Sequence of chain A:
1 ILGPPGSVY

Contacts between the two chains:
Residue Y84 in chain B is in contact with residue Y9 in chain A (closest heavy-atom distance 2.5 Å).
Residue Y99 in chain B contacts residue L2 in chain A (closest heavy-atom distance 3.5 Å).
Residue L163 in chain B interacts with residue I1 in chain A (closest heavy-atom distance 4.1 Å).
Residue T73 in chain B contacts residue S7 in chain A (closest heavy-atom distance 4.4 Å).
Residue Y99 in chain B interacts with residue G3 in chain A (closest heavy-atom distance 2.7 Å).
Residue S116 in chain B is in contact with residue Y9 in chain A (closest heavy-atom distance 2.4 Å).
Residue I66 in chain B interacts with residue G3 in chain A (closest heavy-atom distance 4.0 Å).
Residue Y9 in chain B is in contact with residue G3 in chain A (closest heavy-atom distance 4.5 Å).
Residue Q155 in chain B is in contact with residue G6 in chain A (closest heavy-atom distance 3.8 Å).
Residue W147 in chain B contacts residue S7 in chain A (closest heavy-atom distance 3.3 Å).
Residue E152 in chain B contacts residue P4 in chain A (closest heavy-atom distance 4.8 Å).
Residue Y159 in chain B contacts residue L2 in chain A (closest heavy-atom distance 3.1 Å).
Residue N80 in chain B contacts residue V8 in chain A (closest heavy-atom distance 3.5 Å).
Residue T69 in chain B is in contact with residue P5 in chain A (closest heavy-atom distance 4.3 Å).
Residue I66 in chain B is in contact with residue L2 in chain A (closest heavy-atom distance 3.8 Å).
Residue S77 in chain B interacts with residue Y9 in chain A (closest heavy-atom distance 2.9 Å).
Residue M45 in chain B is in contact with residue L2 in chain A (closest heavy-atom distance 3.6 Å).
Residue Y159 in chain B contacts residue P4 in chain A (closest heavy-atom distance 3.9 Å).
Residue Y171 in chain B is in contact with residue I1 in chain A (closest heavy-atom distance 2.8 Å).
Residue E152 in chain B interacts with residue S7 in chain A (closest heavy-atom distance 4.2 Å).
Residue R62 in chain B contacts residue L2 in chain A (closest heavy-atom distance 3.4 Å).
Residue E152 in chain B contacts residue G6 in chain A (closest heavy-atom distance 4.1 Å).
Residue K146 in chain B is in contact with residue S7 in chain A (closest heavy-atom distance 4.0 Å).
Residue E63 in chain B is in contact with residue L2 in chain A (closest heavy-atom distance 2.7 Å).
Residue I124 in chain B interacts with residue Y9 in chain A (closest heavy-atom distance 4.4 Å).
Residue R97 in chain B contacts residue Y9 in chain A (closest heavy-atom distance 3.3 Å).
Residue W156 in chain B is in contact with residue G3 in chain A (closest heavy-atom distance 4.4 Å).
Residue W147 in chain B interacts with residue Y9 in chain A (closest heavy-atom distance 3.5 Å).
Residue T143 in chain B contacts residue Y9 in chain A (closest heavy-atom distance 2.8 Å).
Residue T73 in chain B contacts residue V8 in chain A (closest heavy-atom distance 3.5 Å).
Residue Q155 in chain B is in contact with residue P5 in chain A (closest heavy-atom distance 2.7 Å).
Residue Y7 in chain B is in contact with residue G3 in chain A (closest heavy-atom distance 4.9 Å).
Residue N80 in chain B contacts residue Y9 in chain A (closest heavy-atom distance 2.8 Å).
Residue Q96 in chain B contacts residue Y9 in chain A (closest heavy-atom distance 4.7 Å).
Residue W147 in chain B interacts with residue V8 in chain A (closest heavy-atom distance 3.1 Å).
Residue W167 in chain B contacts residue I1 in chain A (closest heavy-atom distance 3.6 Å).
Residue K146 in chain B is in contact with residue Y9 in chain A (closest heavy-atom distance 2.9 Å).
Residue L81 in chain B contacts residue Y9 in chain A (closest heavy-atom distance 3.3 Å).
Residue W156 in chain B contacts residue P4 in chain A (closest heavy-atom distance 3.6 Å).
Residue Y9 in chain B interacts with residue L2 in chain A (closest heavy-atom distance 3.4 Å).
Residue M5 in chain B is in contact with residue I1 in chain A (closest heavy-atom distance 3.6 Å).
Residue T73 in chain B interacts with residue G6 in chain A (closest heavy-atom distance 3.8 Å).
Residue Y59 in chain B is in contact with residue I1 in chain A (closest heavy-atom distance 3.6 Å).
Residue I66 in chain B is in contact with residue P5 in chain A (closest heavy-atom distance 4.0 Å).
Residue E63 in chain B is in contact with residue I1 in chain A (closest heavy-atom distance 3.2 Å).
Residue N70 in chain B is in contact with residue P5 in chain A (closest heavy-atom distance 4.1 Å).
Residue E76 in chain B is in contact with residue V8 in chain A (closest heavy-atom distance 3.4 Å).
Residue S77 in chain B contacts residue V8 in chain A (closest heavy-atom distance 3.1 Å).
Residue Y123 in chain B contacts residue Y9 in chain A (closest heavy-atom distance 3.7 Å).
Residue K146 in chain B interacts with residue V8 in chain A (closest heavy-atom distance 4.0 Å).
Residue Y74 in chain B contacts residue Y9 in chain A (closest heavy-atom distance 3.8 Å).
Residue Y159 in chain B interacts with residue I1 in chain A (closest heavy-atom distance 2.7 Å).
Residue A150 in chain B is in contact with residue S7 in chain A (closest heavy-atom distance 4.1 Å).
Residue Y159 in chain B contacts residue G3 in chain A (closest heavy-atom distance 3.5 Å).
Residue R62 in chain B is in contact with residue I1 in chain A (closest heavy-atom distance 3.5 Å).
Residue Y7 in chain B interacts with residue L2 in chain A (closest heavy-atom distance 3.5 Å).
Residue Q155 in chain B contacts residue P4 in chain A (closest heavy-atom distance 3.3 Å).
Residue Y7 in chain B contacts residue I1 in chain A (closest heavy-atom distance 3.3 Å).
Residue S67 in chain B interacts with residue L2 in chain A (closest heavy-atom distance 3.6 Å).
Residue L95 in chain B contacts residue Y9 in chain A (closest heavy-atom distance 3.9 Å).

This data describes a binding interaction between two proteins.

Sequence of chain B:
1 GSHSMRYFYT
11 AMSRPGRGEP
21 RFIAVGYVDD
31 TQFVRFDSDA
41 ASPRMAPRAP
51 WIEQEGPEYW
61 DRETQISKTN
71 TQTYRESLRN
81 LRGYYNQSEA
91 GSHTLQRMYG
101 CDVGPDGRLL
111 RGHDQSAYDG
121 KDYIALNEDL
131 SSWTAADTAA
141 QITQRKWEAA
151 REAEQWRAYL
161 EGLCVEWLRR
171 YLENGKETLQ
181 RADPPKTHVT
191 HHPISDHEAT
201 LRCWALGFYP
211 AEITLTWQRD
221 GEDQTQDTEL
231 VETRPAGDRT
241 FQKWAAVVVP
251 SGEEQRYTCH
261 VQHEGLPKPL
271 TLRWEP